Contacts between the two chains:
Residue G418 in protein 2 is in contact with residue L102 in protein 1 (closest heavy-atom distance 3.6 Å).
Residue D516 in protein 2 is in contact with residue E207 in protein 1 (closest heavy-atom distance 3.6 Å).
Residue T519 in protein 2 interacts with residue E207 in protein 1 (closest heavy-atom distance 3.8 Å).
Residue I518 in protein 2 interacts with residue A205 in protein 1 (closest heavy-atom distance 3.4 Å).
Residue L530 in protein 2 interacts with residue V198 in protein 1 (closest heavy-atom distance 3.2 Å).
Residue I535 in protein 2 interacts with residue F218 in protein 1 (closest heavy-atom distance 4.0 Å).
Residue M523 in protein 2 interacts with residue V201 in protein 1 (closest heavy-atom distance 3.5 Å).
Residue Q522 in protein 2 contacts residue R109 in protein 1 (closest heavy-atom distance 3.1 Å).
Residue R546 in protein 2 interacts with residue E210 in protein 1 (closest heavy-atom distance 2.9 Å).
Residue Y429 in protein 2 contacts residue G204 in protein 1 (closest heavy-atom distance 3.2 Å).
Residue R543 in protein 2 contacts residue E210 in protein 1 (closest heavy-atom distance 3.3 Å).
Residue T519 in protein 2 interacts with residue A205 in protein 1 (closest heavy-atom distance 3.1 Å).
Residue R414 in protein 2 interacts with residue R105 in protein 1 (closest heavy-atom distance 3.4 Å).
Residue D528 in protein 2 is in contact with residue N199 in protein 1 (closest heavy-atom distance 2.7 Å).
Residue I527 in protein 2 interacts with residue P113 in protein 1 (closest heavy-atom distance 3.8 Å).
Residue G418 in protein 2 interacts with residue R105 in protein 1 (closest heavy-atom distance 3.9 Å).
Residue I535 in protein 2 is in contact with residue L214 in protein 1 (closest heavy-atom distance 3.3 Å).
Residue I521 in protein 2 is in contact with residue M213 in protein 1 (closest heavy-atom distance 3.8 Å).
Residue I518 in protein 2 is in contact with residue I208 in protein 1 (closest heavy-atom distance 2.8 Å).
Residue I417 in protein 2 is in contact with residue L102 in protein 1 (closest heavy-atom distance 3.7 Å).
Residue M523 in protein 2 contacts residue R109 in protein 1 (closest heavy-atom distance 3.5 Å).
Residue I518 in protein 2 interacts with residue E210 in protein 1 (closest heavy-atom distance 3.7 Å).
Residue D524 in protein 2 contacts residue R109 in protein 1 (closest heavy-atom distance 3.5 Å).
Residue D528 in protein 2 is in contact with residue P113 in protein 1 (closest heavy-atom distance 4.0 Å).
Residue L539 in protein 2 interacts with residue E210 in protein 1 (closest heavy-atom distance 3.8 Å).
Residue I417 in protein 2 interacts with residue D98 in protein 1 (closest heavy-atom distance 3.5 Å).
Residue R425 in protein 2 is in contact with residue A203 in protein 1 (closest heavy-atom distance 3.0 Å).
Residue D528 in protein 2 contacts residue L114 in protein 1 (closest heavy-atom distance 3.6 Å).
Residue I527 in protein 2 is in contact with residue N199 in protein 1 (closest heavy-atom distance 4.0 Å).
Residue I525 in protein 2 contacts residue N199 in protein 1 (closest heavy-atom distance 3.2 Å).
Residue G529 in protein 2 is in contact with residue N199 in protein 1 (closest heavy-atom distance 4.2 Å).
Residue T514 in protein 2 is in contact with residue E207 in protein 1 (closest heavy-atom distance 2.3 Å).
Residue A520 in protein 2 contacts residue A203 in protein 1 (closest heavy-atom distance 3.2 Å).
Residue G529 in protein 2 contacts residue A197 in protein 1 (closest heavy-atom distance 3.7 Å).
Residue I521 in protein 2 interacts with residue A203 in protein 1 (closest heavy-atom distance 3.0 Å).
Residue R532 in protein 2 is in contact with residue F218 in protein 1 (closest heavy-atom distance 3.4 Å).
Residue I525 in protein 2 interacts with residue P113 in protein 1 (closest heavy-atom distance 4.0 Å).
Residue L530 in protein 2 interacts with residue A197 in protein 1 (closest heavy-atom distance 4.1 Å).
Residue R425 in protein 2 contacts residue G204 in protein 1 (closest heavy-atom distance 4.1 Å).
Residue Y429 in protein 2 contacts residue A205 in protein 1 (closest heavy-atom distance 3.3 Å).
Residue G517 in protein 2 is in contact with residue E207 in protein 1 (closest heavy-atom distance 3.9 Å).
Residue A421 in protein 2 is in contact with residue L102 in protein 1 (closest heavy-atom distance 3.6 Å).
Residue G529 in protein 2 interacts with residue V198 in protein 1 (closest heavy-atom distance 3.4 Å).
Residue I518 in protein 2 contacts residue E207 in protein 1 (closest heavy-atom distance 3.2 Å).
Residue Y429 in protein 2 contacts residue S206 in protein 1 (closest heavy-atom distance 3.8 Å).
Residue G517 in protein 2 is in contact with residue I208 in protein 1 (closest heavy-atom distance 3.3 Å).
Residue Q522 in protein 2 contacts residue E202 in protein 1 (closest heavy-atom distance 3.5 Å).
Residue Q522 in protein 2 interacts with residue V201 in protein 1 (closest heavy-atom distance 3.8 Å).
Residue R415 in protein 2 interacts with residue R105 in protein 1 (closest heavy-atom distance 3.8 Å).
Residue D528 in protein 2 interacts with residue H194 in protein 1 (closest heavy-atom distance 2.9 Å).
Residue R425 in protein 2 contacts residue E202 in protein 1 (closest heavy-atom distance 2.8 Å).
Residue T519 in protein 2 interacts with residue A203 in protein 1 (closest heavy-atom distance 4.1 Å).
Residue I521 in protein 2 is in contact with residue E202 in protein 1 (closest heavy-atom distance 3.5 Å).
Residue I521 in protein 2 contacts residue V201 in protein 1 (closest heavy-atom distance 3.8 Å).
Residue R532 in protein 2 interacts with residue L214 in protein 1 (closest heavy-atom distance 3.8 Å).
Residue L539 in protein 2 is in contact with residue L214 in protein 1 (closest heavy-atom distance 4.0 Å).
Residue E536 in protein 2 is in contact with residue L214 in protein 1 (closest heavy-atom distance 2.9 Å).
Residue I518 in protein 2 interacts with residue T209 in protein 1 (closest heavy-atom distance 4.2 Å).
Residue T519 in protein 2 interacts with residue G204 in protein 1 (closest heavy-atom distance 3.3 Å).
Residue R414 in protein 2 is in contact with residue T101 in protein 1 (closest heavy-atom distance 4.0 Å).

The following describes two proteins that form a bound complex.

Sequence of protein 1:
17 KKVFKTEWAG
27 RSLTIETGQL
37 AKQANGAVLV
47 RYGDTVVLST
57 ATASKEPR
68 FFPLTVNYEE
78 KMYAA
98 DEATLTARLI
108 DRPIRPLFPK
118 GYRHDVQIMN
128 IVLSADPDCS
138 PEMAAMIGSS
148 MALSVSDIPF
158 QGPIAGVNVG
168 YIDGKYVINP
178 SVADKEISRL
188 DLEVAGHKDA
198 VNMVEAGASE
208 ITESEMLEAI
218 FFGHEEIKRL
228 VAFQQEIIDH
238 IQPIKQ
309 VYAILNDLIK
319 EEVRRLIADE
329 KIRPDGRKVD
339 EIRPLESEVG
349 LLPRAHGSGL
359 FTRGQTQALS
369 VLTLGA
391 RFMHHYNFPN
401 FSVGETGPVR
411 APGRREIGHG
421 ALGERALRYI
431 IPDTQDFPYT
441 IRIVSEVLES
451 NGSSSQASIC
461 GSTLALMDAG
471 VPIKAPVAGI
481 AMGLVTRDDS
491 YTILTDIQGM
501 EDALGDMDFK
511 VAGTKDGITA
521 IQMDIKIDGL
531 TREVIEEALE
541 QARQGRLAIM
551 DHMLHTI

Sequence of protein 2:
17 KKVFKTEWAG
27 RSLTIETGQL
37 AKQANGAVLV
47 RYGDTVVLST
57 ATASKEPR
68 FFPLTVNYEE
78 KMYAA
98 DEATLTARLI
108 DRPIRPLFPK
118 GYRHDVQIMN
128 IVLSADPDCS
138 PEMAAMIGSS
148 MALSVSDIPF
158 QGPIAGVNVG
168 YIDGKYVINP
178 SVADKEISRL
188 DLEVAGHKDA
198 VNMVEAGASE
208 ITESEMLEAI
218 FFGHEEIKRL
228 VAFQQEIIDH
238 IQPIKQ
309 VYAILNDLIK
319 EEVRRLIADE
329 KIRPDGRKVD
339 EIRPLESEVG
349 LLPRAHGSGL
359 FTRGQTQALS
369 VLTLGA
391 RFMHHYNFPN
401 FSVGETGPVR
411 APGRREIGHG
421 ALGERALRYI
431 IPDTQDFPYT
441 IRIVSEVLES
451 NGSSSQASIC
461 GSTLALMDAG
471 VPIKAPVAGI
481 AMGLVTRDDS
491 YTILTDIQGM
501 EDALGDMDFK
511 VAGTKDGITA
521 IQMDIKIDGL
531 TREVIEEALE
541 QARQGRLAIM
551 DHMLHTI